Contacts between the two chains:
Residue N193 in the second protein contacts residue N193 in the first protein (closest heavy-atom distance 3.6 Å).

Sequence of the first protein:
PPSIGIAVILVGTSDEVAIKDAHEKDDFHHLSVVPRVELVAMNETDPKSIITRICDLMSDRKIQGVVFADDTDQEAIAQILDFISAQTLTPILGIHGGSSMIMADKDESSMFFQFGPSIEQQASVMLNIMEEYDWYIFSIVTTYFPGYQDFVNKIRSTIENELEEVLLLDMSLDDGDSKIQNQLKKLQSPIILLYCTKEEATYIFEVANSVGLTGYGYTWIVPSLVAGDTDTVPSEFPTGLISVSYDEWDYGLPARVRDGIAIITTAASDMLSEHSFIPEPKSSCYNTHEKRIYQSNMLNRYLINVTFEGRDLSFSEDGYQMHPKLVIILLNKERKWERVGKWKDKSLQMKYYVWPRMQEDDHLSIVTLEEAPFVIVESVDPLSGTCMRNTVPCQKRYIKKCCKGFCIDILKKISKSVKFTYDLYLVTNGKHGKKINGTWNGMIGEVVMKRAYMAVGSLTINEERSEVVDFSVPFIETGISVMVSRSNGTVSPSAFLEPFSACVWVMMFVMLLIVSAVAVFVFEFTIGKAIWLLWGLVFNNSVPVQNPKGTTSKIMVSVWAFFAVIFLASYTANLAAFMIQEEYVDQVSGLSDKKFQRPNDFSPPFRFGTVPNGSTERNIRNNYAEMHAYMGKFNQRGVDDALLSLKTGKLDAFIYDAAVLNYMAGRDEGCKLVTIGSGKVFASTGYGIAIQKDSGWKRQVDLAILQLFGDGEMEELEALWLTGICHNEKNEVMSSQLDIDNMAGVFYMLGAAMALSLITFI

This data describes a binding interaction between two proteins.

Sequence of the second protein:
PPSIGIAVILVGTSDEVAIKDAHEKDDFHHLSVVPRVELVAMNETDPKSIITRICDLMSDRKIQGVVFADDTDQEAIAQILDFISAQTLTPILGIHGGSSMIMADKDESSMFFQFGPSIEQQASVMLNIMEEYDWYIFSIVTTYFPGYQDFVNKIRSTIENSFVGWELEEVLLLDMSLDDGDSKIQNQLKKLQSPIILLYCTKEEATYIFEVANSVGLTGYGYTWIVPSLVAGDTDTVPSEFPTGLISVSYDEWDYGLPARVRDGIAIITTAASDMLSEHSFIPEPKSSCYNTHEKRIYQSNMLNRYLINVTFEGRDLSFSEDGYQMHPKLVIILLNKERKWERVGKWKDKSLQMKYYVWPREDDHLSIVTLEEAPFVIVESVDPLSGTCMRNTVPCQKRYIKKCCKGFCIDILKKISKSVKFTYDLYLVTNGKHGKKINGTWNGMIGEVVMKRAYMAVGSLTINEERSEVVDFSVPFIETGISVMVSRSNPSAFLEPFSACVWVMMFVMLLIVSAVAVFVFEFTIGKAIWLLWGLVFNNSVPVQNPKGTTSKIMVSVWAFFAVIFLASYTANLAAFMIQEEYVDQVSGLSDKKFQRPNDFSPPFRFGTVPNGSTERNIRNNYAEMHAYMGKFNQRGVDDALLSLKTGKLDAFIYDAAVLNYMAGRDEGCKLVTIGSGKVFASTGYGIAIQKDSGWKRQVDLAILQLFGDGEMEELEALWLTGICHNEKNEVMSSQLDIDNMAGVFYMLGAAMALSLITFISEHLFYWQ